Sequence of protein 1:
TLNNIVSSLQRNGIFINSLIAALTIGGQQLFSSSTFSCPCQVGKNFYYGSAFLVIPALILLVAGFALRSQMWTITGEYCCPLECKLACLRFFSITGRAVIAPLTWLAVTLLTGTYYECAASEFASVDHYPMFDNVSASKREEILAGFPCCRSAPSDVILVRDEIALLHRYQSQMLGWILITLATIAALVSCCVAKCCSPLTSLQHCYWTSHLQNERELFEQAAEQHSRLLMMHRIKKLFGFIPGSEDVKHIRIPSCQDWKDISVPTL

These two protein chains interact to form a complex.

Sequence of protein 2:
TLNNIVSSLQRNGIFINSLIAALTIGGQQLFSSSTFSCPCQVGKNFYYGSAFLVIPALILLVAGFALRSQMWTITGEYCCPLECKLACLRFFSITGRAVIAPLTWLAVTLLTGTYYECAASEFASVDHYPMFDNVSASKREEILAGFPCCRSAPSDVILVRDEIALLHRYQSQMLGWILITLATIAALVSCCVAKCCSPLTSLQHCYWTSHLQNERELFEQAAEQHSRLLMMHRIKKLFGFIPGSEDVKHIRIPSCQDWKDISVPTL

Contacts between the two chains:
Residue L179 in protein 1 contacts residue C41 in protein 2 (closest heavy-atom distance 4.2 Å).
Residue M187 in protein 1 is in contact with residue A54 in protein 2 (closest heavy-atom distance 4.1 Å).
Residue Q186 in protein 1 interacts with residue T38 in protein 2 (closest heavy-atom distance 3.9 Å).
Residue C219 in protein 1 contacts residue R229 in protein 2 (closest heavy-atom distance 3.6 Å).
Residue M187 in protein 1 is in contact with residue Y51 in protein 2 (closest heavy-atom distance 3.8 Å).
Residue T197 in protein 1 interacts with residue I62 in protein 2 (closest heavy-atom distance 3.8 Å).
Residue H239 in protein 1 is in contact with residue I264 in protein 2 (closest heavy-atom distance 3.5 Å).
Residue C204 in protein 1 interacts with residue W75 in protein 2 (closest heavy-atom distance 4.2 Å).
Residue L179 in protein 1 interacts with residue P42 in protein 2 (closest heavy-atom distance 3.7 Å).
Residue W190 in protein 1 interacts with residue F55 in protein 2 (closest heavy-atom distance 3.2 Å).
Residue F232 in protein 1 is in contact with residue F252 in protein 2 (closest heavy-atom distance 4.3 Å).
Residue I17 in protein 1 contacts residue L70 in protein 2 (closest heavy-atom distance 4.1 Å).
Residue Q234 in protein 1 contacts residue P256 in protein 2 (closest heavy-atom distance 3.9 Å).
Residue Y183 in protein 1 is in contact with residue Y51 in protein 2 (closest heavy-atom distance 4.0 Å).
Residue F232 in protein 1 contacts residue I248 in protein 2 (closest heavy-atom distance 4.0 Å).
Residue L95 in protein 1 interacts with residue L280 in protein 2 (closest heavy-atom distance 3.6 Å).
Residue Q238 in protein 1 is in contact with residue F254 in protein 2 (closest heavy-atom distance 4.1 Å).
Residue A235 in protein 1 is in contact with residue F254 in protein 2 (closest heavy-atom distance 4.2 Å).
Residue Q186 in protein 1 is in contact with residue Y51 in protein 2 (closest heavy-atom distance 2.9 Å).
Residue L231 in protein 1 is in contact with residue R241 in protein 2 (closest heavy-atom distance 4.3 Å).
Residue N227 in protein 1 interacts with residue E237 in protein 2 (closest heavy-atom distance 3.7 Å).
Residue W190 in protein 1 interacts with residue P59 in protein 2 (closest heavy-atom distance 4.1 Å).
Residue L180 in protein 1 is in contact with residue K47 in protein 2 (closest heavy-atom distance 4.1 Å).
Residue Y220 in protein 1 contacts residue H239 in protein 2 (closest heavy-atom distance 3.1 Å).
Residue A235 in protein 1 interacts with residue P256 in protein 2 (closest heavy-atom distance 4.2 Å).
Residue E228 in protein 1 interacts with residue M244 in protein 2 (closest heavy-atom distance 3.6 Å).
Residue T194 in protein 1 is in contact with residue I58 in protein 2 (closest heavy-atom distance 3.6 Å).
Residue S223 in protein 1 interacts with residue E237 in protein 2 (closest heavy-atom distance 3.4 Å).
Residue Y220 in protein 1 interacts with residue S240 in protein 2 (closest heavy-atom distance 3.3 Å).
Residue L124 in protein 1 interacts with residue F34 in protein 2 (closest heavy-atom distance 3.9 Å).
Residue L231 in protein 1 is in contact with residue P256 in protein 2 (closest heavy-atom distance 4.2 Å).
Residue E228 in protein 1 interacts with residue R247 in protein 2 (closest heavy-atom distance 3.5 Å).
Residue A235 in protein 1 contacts residue I248 in protein 2 (closest heavy-atom distance 3.8 Å).
Residue E176 in protein 1 contacts residue Q44 in protein 2 (closest heavy-atom distance 4.2 Å).
Residue Q186 in protein 1 contacts residue F55 in protein 2 (closest heavy-atom distance 3.5 Å).
Residue L242 in protein 1 is in contact with residue V261 in protein 2 (closest heavy-atom distance 4.3 Å).
Residue Y220 in protein 1 contacts residue A236 in protein 2 (closest heavy-atom distance 3.5 Å).
Residue H224 in protein 1 contacts residue P278 in protein 2 (closest heavy-atom distance 3.4 Å).
Residue H239 in protein 1 contacts residue F252 in protein 2 (closest heavy-atom distance 4.3 Å).
Residue Q238 in protein 1 is in contact with residue S258 in protein 2 (closest heavy-atom distance 3.5 Å).
Residue Y183 in protein 1 is in contact with residue P42 in protein 2 (closest heavy-atom distance 4.1 Å).
Residue K208 in protein 1 contacts residue G79 in protein 2 (closest heavy-atom distance 4.1 Å).
Residue L201 in protein 1 interacts with residue A69 in protein 2 (closest heavy-atom distance 4.1 Å).
Residue H224 in protein 1 interacts with residue S240 in protein 2 (closest heavy-atom distance 3.2 Å).
Residue S215 in protein 1 interacts with residue T76 in protein 2 (closest heavy-atom distance 3.8 Å).
Residue A235 in protein 1 contacts residue F252 in protein 2 (closest heavy-atom distance 3.9 Å).
Residue Y183 in protein 1 is in contact with residue K47 in protein 2 (closest heavy-atom distance 3.4 Å).
Residue H224 in protein 1 interacts with residue R247 in protein 2 (closest heavy-atom distance 3.6 Å).
Residue A236 in protein 1 is in contact with residue F252 in protein 2 (closest heavy-atom distance 3.8 Å).
Residue Y220 in protein 1 is in contact with residue L243 in protein 2 (closest heavy-atom distance 4.2 Å).
Residue F232 in protein 1 contacts residue W272 in protein 2 (closest heavy-atom distance 3.9 Å).
Residue Q238 in protein 1 is in contact with residue P256 in protein 2 (closest heavy-atom distance 3.3 Å).
Residue W190 in protein 1 is in contact with residue I58 in protein 2 (closest heavy-atom distance 4.2 Å).
Residue W190 in protein 1 interacts with residue F34 in protein 2 (closest heavy-atom distance 3.5 Å).
Residue E228 in protein 1 is in contact with residue P278 in protein 2 (closest heavy-atom distance 3.8 Å).
Residue C219 in protein 1 interacts with residue E233 in protein 2 (closest heavy-atom distance 2.9 Å).
Residue H239 in protein 1 interacts with residue R265 in protein 2 (closest heavy-atom distance 4.3 Å).
Residue F232 in protein 1 interacts with residue L251 in protein 2 (closest heavy-atom distance 4.3 Å).
Residue L216 in protein 1 interacts with residue F232 in protein 2 (closest heavy-atom distance 3.4 Å).
Residue R182 in protein 1 contacts residue S40 in protein 2 (closest heavy-atom distance 3.9 Å).